Sequence of chain A:
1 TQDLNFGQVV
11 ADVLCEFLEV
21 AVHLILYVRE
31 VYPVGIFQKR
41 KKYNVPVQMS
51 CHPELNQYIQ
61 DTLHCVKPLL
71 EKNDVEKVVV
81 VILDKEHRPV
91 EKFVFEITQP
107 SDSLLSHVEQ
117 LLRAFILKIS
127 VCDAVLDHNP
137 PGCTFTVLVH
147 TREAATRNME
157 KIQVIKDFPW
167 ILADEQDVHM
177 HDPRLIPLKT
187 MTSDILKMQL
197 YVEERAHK

Residue-level contacts at the interface:
Residue A169 in chain A is in contact with residue K7 in chain B (closest heavy-atom distance 4.1 Å).
Residue I36 in chain A contacts residue I18 in chain B (closest heavy-atom distance 3.9 Å).
Residue P137 in chain A is in contact with residue R15 in chain B (closest heavy-atom distance 2.6 Å).
Residue T147 in chain A is in contact with residue N4 in chain B (closest heavy-atom distance 2.7 Å).
Residue H146 in chain A contacts residue I5 in chain B (closest heavy-atom distance 3.3 Å).
Residue V31 in chain A contacts residue R15 in chain B (closest heavy-atom distance 3.1 Å).
Residue I167 in chain A interacts with residue K7 in chain B (closest heavy-atom distance 2.9 Å).
Residue L144 in chain A interacts with residue K7 in chain B (closest heavy-atom distance 3.7 Å).
Residue D163 in chain A interacts with residue M10 in chain B (closest heavy-atom distance 4.1 Å).
Residue Y58 in chain A contacts residue S11 in chain B (closest heavy-atom distance 3.5 Å).
Residue I167 in chain A is in contact with residue L6 in chain B (closest heavy-atom distance 3.5 Å).
Residue G138 in chain A contacts residue R15 in chain B (closest heavy-atom distance 3.2 Å).
Residue Y58 in chain A is in contact with residue P12 in chain B (closest heavy-atom distance 3.4 Å).
Residue W166 in chain A interacts with residue P8 in chain B (closest heavy-atom distance 3.6 Å).
Residue I167 in chain A is in contact with residue I5 in chain B (closest heavy-atom distance 4.2 Å).
Residue V145 in chain A is in contact with residue L6 in chain B (closest heavy-atom distance 2.8 Å).
Residue A169 in chain A interacts with residue I5 in chain B (closest heavy-atom distance 2.8 Å).
Residue P33 in chain A is in contact with residue R15 in chain B (closest heavy-atom distance 3.7 Å).
Residue C139 in chain A interacts with residue R15 in chain B (closest heavy-atom distance 3.6 Å).
Residue Y32 in chain A interacts with residue P13 in chain B (closest heavy-atom distance 2.6 Å).
Residue T142 in chain A contacts residue K7 in chain B (closest heavy-atom distance 3.6 Å).
Residue L144 in chain A is in contact with residue L6 in chain B (closest heavy-atom distance 3.5 Å).
Residue W166 in chain A interacts with residue L6 in chain B (closest heavy-atom distance 3.8 Å).
Residue E30 in chain A contacts residue R15 in chain B (closest heavy-atom distance 3.6 Å).
Residue Y32 in chain A interacts with residue S14 in chain B (closest heavy-atom distance 3.8 Å).
Residue Y32 in chain A is in contact with residue P12 in chain B (closest heavy-atom distance 4.1 Å).
Residue A150 in chain A contacts residue A3 in chain B (closest heavy-atom distance 3.5 Å).
Residue Y32 in chain A contacts residue R15 in chain B (closest heavy-atom distance 3.6 Å).
Residue L168 in chain A is in contact with residue A3 in chain B (closest heavy-atom distance 3.6 Å).
Residue P53 in chain A is in contact with residue L23 in chain B (closest heavy-atom distance 3.9 Å).
Residue V145 in chain A is in contact with residue I5 in chain B (closest heavy-atom distance 3.3 Å).
Residue P165 in chain A is in contact with residue L9 in chain B (closest heavy-atom distance 2.8 Å).
Residue Y58 in chain A interacts with residue P8 in chain B (closest heavy-atom distance 3.6 Å).
Residue V143 in chain A contacts residue K7 in chain B (closest heavy-atom distance 3.6 Å).
Residue M155 in chain A contacts residue L6 in chain B (closest heavy-atom distance 3.3 Å).
Residue E54 in chain A is in contact with residue P13 in chain B (closest heavy-atom distance 4.1 Å).
Residue L55 in chain A is in contact with residue P13 in chain B (closest heavy-atom distance 4.0 Å).
Residue P165 in chain A contacts residue P8 in chain B (closest heavy-atom distance 3.7 Å).
Residue T62 in chain A is in contact with residue P8 in chain B (closest heavy-atom distance 4.1 Å).
Residue W166 in chain A interacts with residue L9 in chain B (closest heavy-atom distance 4.2 Å).
Residue A169 in chain A contacts residue T2 in chain B (closest heavy-atom distance 3.3 Å).
Residue Y32 in chain A contacts residue I18 in chain B (closest heavy-atom distance 3.5 Å).
Residue D173 in chain A is in contact with residue K7 in chain B (closest heavy-atom distance 3.4 Å).
Residue F164 in chain A interacts with residue P8 in chain B (closest heavy-atom distance 3.7 Å).
Residue A150 in chain A is in contact with residue N4 in chain B (closest heavy-atom distance 4.1 Å).
Residue V145 in chain A interacts with residue N4 in chain B (closest heavy-atom distance 3.3 Å).
Residue W166 in chain A interacts with residue K7 in chain B (closest heavy-atom distance 3.3 Å).
Residue H146 in chain A interacts with residue N4 in chain B (closest heavy-atom distance 3.3 Å).
Residue I158 in chain A is in contact with residue L6 in chain B (closest heavy-atom distance 4.0 Å).
Residue L168 in chain A interacts with residue I5 in chain B (closest heavy-atom distance 3.5 Å).
Residue Y58 in chain A is in contact with residue M10 in chain B (closest heavy-atom distance 2.8 Å).
Residue H52 in chain A is in contact with residue I18 in chain B (closest heavy-atom distance 3.4 Å).
Residue V143 in chain A contacts residue P8 in chain B (closest heavy-atom distance 3.1 Å).
Residue V174 in chain A is in contact with residue I5 in chain B (closest heavy-atom distance 4.2 Å).
Residue T140 in chain A interacts with residue P12 in chain B (closest heavy-atom distance 4.0 Å).
Residue V143 in chain A is in contact with residue L6 in chain B (closest heavy-atom distance 4.0 Å).
Residue F141 in chain A interacts with residue P12 in chain B (closest heavy-atom distance 3.3 Å).
Residue I167 in chain A is in contact with residue L9 in chain B (closest heavy-atom distance 4.2 Å).
Residue L144 in chain A is in contact with residue I5 in chain B (closest heavy-atom distance 4.2 Å).
Residue L168 in chain A interacts with residue L6 in chain B (closest heavy-atom distance 3.8 Å).

These two protein chains interact to form a complex.

Sequence of chain B:
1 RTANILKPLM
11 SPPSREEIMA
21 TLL